Sequence of the first protein:
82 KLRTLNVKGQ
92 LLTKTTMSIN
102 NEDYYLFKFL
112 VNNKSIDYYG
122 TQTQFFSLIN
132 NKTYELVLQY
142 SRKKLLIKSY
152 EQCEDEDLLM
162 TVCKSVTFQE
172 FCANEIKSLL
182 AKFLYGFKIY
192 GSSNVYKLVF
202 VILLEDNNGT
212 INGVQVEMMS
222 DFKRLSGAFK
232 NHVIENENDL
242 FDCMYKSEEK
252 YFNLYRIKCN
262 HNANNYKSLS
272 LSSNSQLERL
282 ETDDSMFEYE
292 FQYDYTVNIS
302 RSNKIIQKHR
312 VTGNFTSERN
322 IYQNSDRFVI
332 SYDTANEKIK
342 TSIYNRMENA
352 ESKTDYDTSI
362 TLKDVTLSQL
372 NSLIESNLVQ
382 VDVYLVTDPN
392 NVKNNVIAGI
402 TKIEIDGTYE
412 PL

Contacts between the two chains:
Residue Q324 in the first protein interacts with residue F169 in the second protein (closest heavy-atom distance 3.5 Å).
Residue M348 in the first protein is in contact with residue N175 in the second protein (closest heavy-atom distance 2.4 Å).
Residue Q324 in the first protein is in contact with residue N209 in the second protein (closest heavy-atom distance 3.7 Å).
Residue C173 in the first protein is in contact with residue M348 in the second protein (closest heavy-atom distance 2.8 Å).
Residue D327 in the first protein is in contact with residue Q170 in the second protein (closest heavy-atom distance 3.6 Å).
Residue E176 in the first protein is in contact with residue E352 in the second protein (closest heavy-atom distance 3.5 Å).
Residue H262 in the first protein interacts with residue R347 in the second protein (closest heavy-atom distance 2.3 Å).
Residue Y323 in the first protein contacts residue N208 in the second protein (closest heavy-atom distance 3.1 Å).
Residue R302 in the first protein contacts residue N265 in the second protein (closest heavy-atom distance 3.1 Å).
Residue I322 in the first protein is in contact with residue Q170 in the second protein (closest heavy-atom distance 3.0 Å).
Residue Q91 in the first protein interacts with residue T355 in the second protein (closest heavy-atom distance 3.4 Å).
Residue Y357 in the first protein contacts residue Q170 in the second protein (closest heavy-atom distance 3.6 Å).
Residue Y345 in the first protein is in contact with residue N266 in the second protein (closest heavy-atom distance 3.5 Å).
Residue A174 in the first protein is in contact with residue A351 in the second protein (closest heavy-atom distance 3.2 Å).
Residue C173 in the first protein is in contact with residue N346 in the second protein (closest heavy-atom distance 3.6 Å).
Residue Q324 in the first protein is in contact with residue D207 in the second protein (closest heavy-atom distance 2.7 Å).
Residue N175 in the first protein is in contact with residue E352 in the second protein (closest heavy-atom distance 3.0 Å).
Residue T355 in the first protein contacts residue L111 in the second protein (closest heavy-atom distance 3.7 Å).
Residue R347 in the first protein interacts with residue H262 in the second protein (closest heavy-atom distance 2.6 Å).
Residue N265 in the first protein contacts residue Y267 in the second protein (closest heavy-atom distance 3.4 Å).
Residue F169 in the first protein contacts residue N325 in the second protein (closest heavy-atom distance 3.1 Å).
Residue T355 in the first protein interacts with residue L93 in the second protein (closest heavy-atom distance 3.5 Å).
Residue I177 in the first protein is in contact with residue E352 in the second protein (closest heavy-atom distance 3.2 Å).
Residue F169 in the first protein contacts residue Q324 in the second protein (closest heavy-atom distance 3.7 Å).
Residue E176 in the first protein interacts with residue A351 in the second protein (closest heavy-atom distance 3.3 Å).
Residue M348 in the first protein interacts with residue C173 in the second protein (closest heavy-atom distance 2.9 Å).
Residue A174 in the first protein is in contact with residue Y357 in the second protein (closest heavy-atom distance 3.7 Å).
Residue N132 in the first protein interacts with residue T355 in the second protein (closest heavy-atom distance 3.3 Å).
Residue Y267 in the first protein is in contact with residue Y267 in the second protein (closest heavy-atom distance 3.3 Å).
Residue S353 in the first protein interacts with residue E176 in the second protein (closest heavy-atom distance 3.2 Å).
Residue N175 in the first protein interacts with residue N350 in the second protein (closest heavy-atom distance 3.4 Å).
Residue Y267 in the first protein interacts with residue R302 in the second protein (closest heavy-atom distance 2.7 Å).
Residue M348 in the first protein contacts residue A174 in the second protein (closest heavy-atom distance 3.4 Å).
Residue E352 in the first protein contacts residue N175 in the second protein (closest heavy-atom distance 3.5 Å).
Residue C173 in the first protein interacts with residue Y357 in the second protein (closest heavy-atom distance 3.3 Å).
Residue D358 in the first protein is in contact with residue L93 in the second protein (closest heavy-atom distance 3.4 Å).
Residue Y357 in the first protein interacts with residue C173 in the second protein (closest heavy-atom distance 3.3 Å).
Residue T355 in the first protein is in contact with residue N132 in the second protein (closest heavy-atom distance 3.3 Å).
Residue Q170 in the first protein interacts with residue D327 in the second protein (closest heavy-atom distance 3.7 Å).
Residue A174 in the first protein is in contact with residue M348 in the second protein (closest heavy-atom distance 3.1 Å).
Residue N175 in the first protein contacts residue M348 in the second protein (closest heavy-atom distance 2.7 Å).
Residue N350 in the first protein interacts with residue K259 in the second protein (closest heavy-atom distance 3.6 Å).
Residue Q324 in the first protein interacts with residue N208 in the second protein (closest heavy-atom distance 3.5 Å).
Residue L93 in the first protein is in contact with residue D358 in the second protein (closest heavy-atom distance 3.5 Å).
Residue N350 in the first protein interacts with residue N175 in the second protein (closest heavy-atom distance 3.7 Å).
Residue N346 in the first protein is in contact with residue C173 in the second protein (closest heavy-atom distance 3.6 Å).
Residue T355 in the first protein is in contact with residue Q91 in the second protein (closest heavy-atom distance 3.3 Å).
Residue A264 in the first protein is in contact with residue I190 in the second protein (closest heavy-atom distance 3.6 Å).
Residue N266 in the first protein is in contact with residue Y345 in the second protein (closest heavy-atom distance 3.6 Å).
Residue D358 in the first protein is in contact with residue L111 in the second protein (closest heavy-atom distance 3.3 Å).
Residue E349 in the first protein contacts residue N175 in the second protein (closest heavy-atom distance 3.6 Å).
Residue N208 in the first protein interacts with residue Y323 in the second protein (closest heavy-atom distance 2.8 Å).
Residue N175 in the first protein contacts residue E349 in the second protein (closest heavy-atom distance 3.2 Å).
Residue N263 in the first protein interacts with residue R347 in the second protein (closest heavy-atom distance 3.6 Å).
Residue L111 in the first protein interacts with residue D358 in the second protein (closest heavy-atom distance 3.1 Å).
Residue L93 in the first protein is in contact with residue T355 in the second protein (closest heavy-atom distance 3.6 Å).
Residue N265 in the first protein is in contact with residue R302 in the second protein (closest heavy-atom distance 2.9 Å).
Residue A351 in the first protein interacts with residue E176 in the second protein (closest heavy-atom distance 3.0 Å).
Residue Q170 in the first protein is in contact with residue Y357 in the second protein (closest heavy-atom distance 3.5 Å).
Residue D207 in the first protein contacts residue Q324 in the second protein (closest heavy-atom distance 2.7 Å).

Sequence of the second protein:
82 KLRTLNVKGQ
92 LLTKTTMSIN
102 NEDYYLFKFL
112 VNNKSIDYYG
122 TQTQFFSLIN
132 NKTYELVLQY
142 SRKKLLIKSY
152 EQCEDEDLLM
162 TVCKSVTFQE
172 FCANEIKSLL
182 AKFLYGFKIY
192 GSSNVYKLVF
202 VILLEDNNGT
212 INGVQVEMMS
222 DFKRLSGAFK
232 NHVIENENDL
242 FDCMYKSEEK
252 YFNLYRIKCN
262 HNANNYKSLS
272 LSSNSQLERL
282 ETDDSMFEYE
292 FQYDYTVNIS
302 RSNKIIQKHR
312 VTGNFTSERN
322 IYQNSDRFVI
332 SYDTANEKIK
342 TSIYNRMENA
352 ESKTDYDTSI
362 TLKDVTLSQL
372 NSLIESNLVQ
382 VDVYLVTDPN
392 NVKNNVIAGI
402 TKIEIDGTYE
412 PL

These two protein chains interact to form a complex.